Sequence of chain B:
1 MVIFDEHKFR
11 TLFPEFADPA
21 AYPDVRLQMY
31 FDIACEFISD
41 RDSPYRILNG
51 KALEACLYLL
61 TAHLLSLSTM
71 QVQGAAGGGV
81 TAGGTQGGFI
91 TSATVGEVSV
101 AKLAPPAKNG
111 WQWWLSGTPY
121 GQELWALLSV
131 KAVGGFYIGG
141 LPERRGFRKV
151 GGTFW

Sequence of chain A:
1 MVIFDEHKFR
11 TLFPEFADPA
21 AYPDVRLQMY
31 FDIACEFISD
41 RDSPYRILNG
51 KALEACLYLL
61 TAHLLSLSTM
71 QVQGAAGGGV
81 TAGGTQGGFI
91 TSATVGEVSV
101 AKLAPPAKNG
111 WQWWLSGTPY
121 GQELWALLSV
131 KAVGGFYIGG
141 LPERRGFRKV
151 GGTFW

These two protein chains interact to form a complex.

Contacts between the two chains:
Residue R26 in chain A is in contact with residue L12 in chain B (closest heavy-atom distance 3.9 Å).
Residue Q86 in chain A is in contact with residue G117 in chain B (closest heavy-atom distance 2.6 Å).
Residue W114 in chain A interacts with residue E123 in chain B (closest heavy-atom distance 3.6 Å).
Residue Q86 in chain A is in contact with residue F89 in chain B (closest heavy-atom distance 3.7 Å).
Residue W113 in chain A is in contact with residue Q122 in chain B (closest heavy-atom distance 3.8 Å).
Residue S92 in chain A contacts residue V100 in chain B (closest heavy-atom distance 3.8 Å).
Residue P105 in chain A is in contact with residue L103 in chain B (closest heavy-atom distance 4.0 Å).
Residue T94 in chain A interacts with residue V98 in chain B (closest heavy-atom distance 3.3 Å).
Residue E143 in chain A contacts residue V150 in chain B (closest heavy-atom distance 3.4 Å).
Residue A82 in chain A is in contact with residue T69 in chain B (closest heavy-atom distance 3.6 Å).
Residue G83 in chain A contacts residue S66 in chain B (closest heavy-atom distance 3.2 Å).
Residue G96 in chain A interacts with residue E97 in chain B (closest heavy-atom distance 3.2 Å).
Residue A82 in chain A contacts residue S66 in chain B (closest heavy-atom distance 3.2 Å).
Residue G110 in chain A is in contact with residue W125 in chain B (closest heavy-atom distance 3.9 Å).
Residue F89 in chain A is in contact with residue L103 in chain B (closest heavy-atom distance 3.0 Å).
Residue Q86 in chain A is in contact with residue G88 in chain B (closest heavy-atom distance 3.5 Å).
Residue G83 in chain A interacts with residue T118 in chain B (closest heavy-atom distance 3.6 Å).
Residue A93 in chain A interacts with residue S99 in chain B (closest heavy-atom distance 3.3 Å).
Residue R26 in chain A interacts with residue T11 in chain B (closest heavy-atom distance 2.9 Å).
Residue E36 in chain A is in contact with residue A52 in chain B (closest heavy-atom distance 4.0 Å).
Residue Q86 in chain A is in contact with residue I90 in chain B (closest heavy-atom distance 3.4 Å).
Residue P142 in chain A contacts residue V150 in chain B (closest heavy-atom distance 3.4 Å).
Residue W113 in chain A is in contact with residue L103 in chain B (closest heavy-atom distance 3.5 Å).
Residue M29 in chain A interacts with residue L12 in chain B (closest heavy-atom distance 3.9 Å).
Residue L64 in chain A contacts residue E123 in chain B (closest heavy-atom distance 4.0 Å).
Residue W113 in chain A is in contact with residue F89 in chain B (closest heavy-atom distance 3.7 Å).
Residue W114 in chain A contacts residue A126 in chain B (closest heavy-atom distance 3.5 Å).
Residue T91 in chain A is in contact with residue A101 in chain B (closest heavy-atom distance 3.0 Å).
Residue A82 in chain A contacts residue M70 in chain B (closest heavy-atom distance 3.6 Å).
Residue E36 in chain A interacts with residue K131 in chain B (closest heavy-atom distance 2.5 Å).
Residue I90 in chain A contacts residue V100 in chain B (closest heavy-atom distance 3.8 Å).
Residue E36 in chain A interacts with residue K51 in chain B (closest heavy-atom distance 3.2 Å).
Residue G83 in chain A interacts with residue P119 in chain B (closest heavy-atom distance 4.0 Å).
Residue W111 in chain A contacts residue V130 in chain B (closest heavy-atom distance 3.4 Å).
Residue A104 in chain A contacts residue L103 in chain B (closest heavy-atom distance 3.8 Å).
Residue D32 in chain A contacts residue K51 in chain B (closest heavy-atom distance 4.0 Å).
Residue G83 in chain A contacts residue M70 in chain B (closest heavy-atom distance 3.6 Å).
Residue K108 in chain A interacts with residue P106 in chain B (closest heavy-atom distance 4.1 Å).
Residue Q86 in chain A is in contact with residue Q122 in chain B (closest heavy-atom distance 4.0 Å).
Residue W113 in chain A contacts residue P105 in chain B (closest heavy-atom distance 3.6 Å).
Residue L141 in chain A contacts residue T153 in chain B (closest heavy-atom distance 3.9 Å).
Residue T94 in chain A interacts with residue E97 in chain B (closest heavy-atom distance 3.9 Å).
Residue I90 in chain A interacts with residue K102 in chain B (closest heavy-atom distance 3.8 Å).
Residue Q71 in chain A interacts with residue P119 in chain B (closest heavy-atom distance 3.3 Å).
Residue I90 in chain A contacts residue A101 in chain B (closest heavy-atom distance 3.5 Å).
Residue T85 in chain A is in contact with residue P119 in chain B (closest heavy-atom distance 3.4 Å).
Residue S92 in chain A is in contact with residue A101 in chain B (closest heavy-atom distance 3.1 Å).
Residue F37 in chain A is in contact with residue V130 in chain B (closest heavy-atom distance 3.4 Å).
Residue L141 in chain A contacts residue V150 in chain B (closest heavy-atom distance 3.7 Å).
Residue I33 in chain A interacts with residue L12 in chain B (closest heavy-atom distance 3.6 Å).
Residue V72 in chain A interacts with residue P14 in chain B (closest heavy-atom distance 4.0 Å).
Residue T94 in chain A is in contact with residue S99 in chain B (closest heavy-atom distance 2.9 Å).
Residue V95 in chain A is in contact with residue E97 in chain B (closest heavy-atom distance 4.0 Å).
Residue F89 in chain A contacts residue K102 in chain B (closest heavy-atom distance 3.2 Å).
Residue W113 in chain A interacts with residue A104 in chain B (closest heavy-atom distance 3.9 Å).
Residue G87 in chain A interacts with residue Q122 in chain B (closest heavy-atom distance 3.7 Å).
Residue F37 in chain A is in contact with residue L127 in chain B (closest heavy-atom distance 3.5 Å).
Residue G87 in chain A contacts residue F89 in chain B (closest heavy-atom distance 3.5 Å).
Residue C35 in chain A contacts residue K51 in chain B (closest heavy-atom distance 3.4 Å).
Residue G87 in chain A contacts residue K102 in chain B (closest heavy-atom distance 4.0 Å).